Interface contacts:
Residue L1576 in the second protein is in contact with residue L113 in the first protein (closest heavy-atom distance 4.3 Å).
Residue L1576 in the second protein interacts with residue E115 in the first protein (closest heavy-atom distance 3.0 Å).
Residue K1578 in the second protein interacts with residue M146 in the first protein (closest heavy-atom distance 4.5 Å).
Residue W1575 in the second protein contacts residue F142 in the first protein (closest heavy-atom distance 3.3 Å).
Residue M1476 in the second protein contacts residue F66 in the first protein (closest heavy-atom distance 4.5 Å).
Residue I1583 in the second protein interacts with residue E121 in the first protein (closest heavy-atom distance 3.2 Å).
Residue R1495 in the second protein interacts with residue E8 in the first protein (closest heavy-atom distance 2.5 Å).
Residue D1479 in the second protein contacts residue P67 in the first protein (closest heavy-atom distance 4.7 Å).
Residue L1576 in the second protein is in contact with residue G114 in the first protein (closest heavy-atom distance 3.7 Å).
Residue W1575 in the second protein is in contact with residue V92 in the first protein (closest heavy-atom distance 3.8 Å).
Residue C1579 in the second protein is in contact with residue F142 in the first protein (closest heavy-atom distance 3.8 Å).
Residue I1583 in the second protein interacts with residue M125 in the first protein (closest heavy-atom distance 4.6 Å).
Residue T1571 in the second protein is in contact with residue E88 in the first protein (closest heavy-atom distance 3.1 Å).
Residue L1576 in the second protein interacts with residue M110 in the first protein (closest heavy-atom distance 3.7 Å).
Residue R1573 in the second protein contacts residue L113 in the first protein (closest heavy-atom distance 3.7 Å).
Residue C1579 in the second protein interacts with residue E121 in the first protein (closest heavy-atom distance 3.8 Å).
Residue L1580 in the second protein contacts residue E121 in the first protein (closest heavy-atom distance 3.3 Å).
Residue L1496 in the second protein interacts with residue K14 in the first protein (closest heavy-atom distance 4.5 Å).
Residue R1489 in the second protein interacts with residue P67 in the first protein (closest heavy-atom distance 3.1 Å).
Residue L1496 in the second protein is in contact with residue I10 in the first protein (closest heavy-atom distance 3.3 Å).
Residue R1584 in the second protein contacts residue E121 in the first protein (closest heavy-atom distance 4.5 Å).
Residue L1505 in the second protein interacts with residue E8 in the first protein (closest heavy-atom distance 3.9 Å).
Residue T1571 in the second protein is in contact with residue V92 in the first protein (closest heavy-atom distance 3.2 Å).
Residue K1509 in the second protein interacts with residue R87 in the first protein (closest heavy-atom distance 3.6 Å).
Residue W1575 in the second protein contacts residue A89 in the first protein (closest heavy-atom distance 3.6 Å).
Residue R1495 in the second protein contacts residue T6 in the first protein (closest heavy-atom distance 4.3 Å).
Residue K1577 in the second protein is in contact with residue E115 in the first protein (closest heavy-atom distance 2.8 Å).
Residue R1495 in the second protein is in contact with residue A11 in the first protein (closest heavy-atom distance 4.9 Å).
Residue K1491 in the second protein is in contact with residue I10 in the first protein (closest heavy-atom distance 3.9 Å).
Residue F1492 in the second protein interacts with residue A74 in the first protein (closest heavy-atom distance 4.3 Å).
Residue F1488 in the second protein contacts residue T71 in the first protein (closest heavy-atom distance 3.8 Å).
Residue L1510 in the second protein contacts residue R87 in the first protein (closest heavy-atom distance 4.8 Å).
Residue W1575 in the second protein interacts with residue Y139 in the first protein (closest heavy-atom distance 3.5 Å).
Residue K1569 in the second protein contacts residue L113 in the first protein (closest heavy-atom distance 3.1 Å).
Residue A1568 in the second protein is in contact with residue V92 in the first protein (closest heavy-atom distance 4.2 Å).
Residue F1492 in the second protein contacts residue Q9 in the first protein (closest heavy-atom distance 4.5 Å).
Residue F1492 in the second protein interacts with residue I10 in the first protein (closest heavy-atom distance 3.2 Å).
Residue I1572 in the second protein interacts with residue L113 in the first protein (closest heavy-atom distance 4.5 Å).
Residue R1489 in the second protein is in contact with residue T71 in the first protein (closest heavy-atom distance 4.7 Å).
Residue V1477 in the second protein is in contact with residue P67 in the first protein (closest heavy-atom distance 4.6 Å).
Residue L1496 in the second protein contacts residue F66 in the first protein (closest heavy-atom distance 4.2 Å).
Residue R1495 in the second protein is in contact with residue I10 in the first protein (closest heavy-atom distance 3.4 Å).
Residue R1498 in the second protein contacts residue K14 in the first protein (closest heavy-atom distance 3.1 Å).
Residue F1492 in the second protein interacts with residue L70 in the first protein (closest heavy-atom distance 3.8 Å).
Residue I1572 in the second protein is in contact with residue K95 in the first protein (closest heavy-atom distance 4.0 Å).
Residue L1580 in the second protein is in contact with residue L117 in the first protein (closest heavy-atom distance 4.0 Å).
Residue L1580 in the second protein is in contact with residue E115 in the first protein (closest heavy-atom distance 4.0 Å).
Residue W1575 in the second protein contacts residue M146 in the first protein (closest heavy-atom distance 4.8 Å).
Residue R1498 in the second protein contacts residue A11 in the first protein (closest heavy-atom distance 4.0 Å).
Residue R1584 in the second protein contacts residue K116 in the first protein (closest heavy-atom distance 4.7 Å).
Residue I1572 in the second protein interacts with residue V92 in the first protein (closest heavy-atom distance 4.5 Å).
Residue W1575 in the second protein is in contact with residue V143 in the first protein (closest heavy-atom distance 4.1 Å).
Residue L1493 in the second protein interacts with residue I10 in the first protein (closest heavy-atom distance 4.7 Å).
Residue M1476 in the second protein contacts residue K14 in the first protein (closest heavy-atom distance 4.3 Å).
Residue L1510 in the second protein is in contact with residue R91 in the first protein (closest heavy-atom distance 4.2 Å).
Residue L1496 in the second protein contacts residue A11 in the first protein (closest heavy-atom distance 4.8 Å).
Residue F1492 in the second protein is in contact with residue T71 in the first protein (closest heavy-atom distance 4.3 Å).
Residue R1573 in the second protein interacts with residue E115 in the first protein (closest heavy-atom distance 4.5 Å).
Residue W1575 in the second protein interacts with residue E88 in the first protein (closest heavy-atom distance 4.6 Å).
Residue I1572 in the second protein is in contact with residue Y139 in the first protein (closest heavy-atom distance 4.2 Å).

Sequence of the second protein:
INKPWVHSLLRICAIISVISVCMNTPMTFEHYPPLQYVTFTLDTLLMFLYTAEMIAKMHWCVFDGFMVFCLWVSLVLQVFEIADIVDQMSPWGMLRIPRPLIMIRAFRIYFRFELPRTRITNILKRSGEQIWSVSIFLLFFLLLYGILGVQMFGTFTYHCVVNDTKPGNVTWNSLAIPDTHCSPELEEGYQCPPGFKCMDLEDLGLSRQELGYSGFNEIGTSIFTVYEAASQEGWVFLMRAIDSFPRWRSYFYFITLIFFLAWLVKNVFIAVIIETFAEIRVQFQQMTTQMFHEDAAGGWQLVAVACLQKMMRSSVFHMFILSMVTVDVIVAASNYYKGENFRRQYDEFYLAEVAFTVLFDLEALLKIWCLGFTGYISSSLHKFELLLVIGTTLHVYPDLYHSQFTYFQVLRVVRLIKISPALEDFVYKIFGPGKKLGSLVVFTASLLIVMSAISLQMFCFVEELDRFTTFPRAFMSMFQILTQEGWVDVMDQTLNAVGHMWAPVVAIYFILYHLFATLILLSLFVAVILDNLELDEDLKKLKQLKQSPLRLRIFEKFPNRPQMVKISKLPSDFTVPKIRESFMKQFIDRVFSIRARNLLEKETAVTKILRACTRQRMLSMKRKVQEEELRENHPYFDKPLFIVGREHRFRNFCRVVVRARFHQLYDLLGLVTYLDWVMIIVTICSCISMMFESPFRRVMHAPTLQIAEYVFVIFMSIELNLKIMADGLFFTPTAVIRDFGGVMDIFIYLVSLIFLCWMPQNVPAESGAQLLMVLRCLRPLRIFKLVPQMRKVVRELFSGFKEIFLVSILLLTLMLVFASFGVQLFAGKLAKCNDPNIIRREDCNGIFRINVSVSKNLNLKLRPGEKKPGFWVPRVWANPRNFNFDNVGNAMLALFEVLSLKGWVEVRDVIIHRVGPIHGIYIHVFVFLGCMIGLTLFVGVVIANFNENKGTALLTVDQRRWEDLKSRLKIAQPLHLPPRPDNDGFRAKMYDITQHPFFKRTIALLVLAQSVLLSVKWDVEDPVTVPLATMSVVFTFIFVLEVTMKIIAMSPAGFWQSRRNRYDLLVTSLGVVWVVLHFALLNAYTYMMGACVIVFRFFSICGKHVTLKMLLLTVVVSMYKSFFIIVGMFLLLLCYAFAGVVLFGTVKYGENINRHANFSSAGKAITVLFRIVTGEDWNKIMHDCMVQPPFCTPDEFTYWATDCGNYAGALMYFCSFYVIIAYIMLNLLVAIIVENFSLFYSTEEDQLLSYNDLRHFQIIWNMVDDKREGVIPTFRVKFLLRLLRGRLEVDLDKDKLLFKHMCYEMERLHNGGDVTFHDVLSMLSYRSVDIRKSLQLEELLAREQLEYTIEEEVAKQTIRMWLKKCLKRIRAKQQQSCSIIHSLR

Sequence of the first protein:
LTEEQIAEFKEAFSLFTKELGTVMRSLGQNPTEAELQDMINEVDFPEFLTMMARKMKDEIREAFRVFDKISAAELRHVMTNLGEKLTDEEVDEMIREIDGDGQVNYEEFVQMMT

These two protein chains interact to form a complex.